These two protein chains interact to form a complex.

Sequence of chain B:
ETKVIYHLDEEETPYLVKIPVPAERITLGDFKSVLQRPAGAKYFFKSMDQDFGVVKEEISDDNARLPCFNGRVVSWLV

Sequence of chain A:
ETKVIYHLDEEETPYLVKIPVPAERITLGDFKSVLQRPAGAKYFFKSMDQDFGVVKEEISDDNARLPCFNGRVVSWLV

Contacts between the two chains:
Residue V57 in chain A is in contact with residue G56 in chain B (closest heavy-atom distance 4.1 Å).
Residue F55 in chain A is in contact with residue M51 in chain B (closest heavy-atom distance 4.9 Å).
Residue Q53 in chain A contacts residue F72 in chain B (closest heavy-atom distance 3.9 Å).
Residue M51 in chain A contacts residue Q53 in chain B (closest heavy-atom distance 4.2 Å).
Residue V57 in chain A is in contact with residue D54 in chain B (closest heavy-atom distance 4.7 Å).
Residue M51 in chain A contacts residue F55 in chain B (closest heavy-atom distance 4.6 Å).
Residue M51 in chain A contacts residue D54 in chain B (closest heavy-atom distance 4.6 Å).
Residue Q53 in chain A interacts with residue N73 in chain B (closest heavy-atom distance 3.4 Å).
Residue G56 in chain A contacts residue M51 in chain B (closest heavy-atom distance 4.1 Å).
Residue G56 in chain A interacts with residue V57 in chain B (closest heavy-atom distance 4.1 Å).
Residue D54 in chain A is in contact with residue V57 in chain B (closest heavy-atom distance 4.6 Å).
Residue M51 in chain A interacts with residue G56 in chain B (closest heavy-atom distance 3.6 Å).
Residue D52 in chain A contacts residue M51 in chain B (closest heavy-atom distance 3.4 Å).
Residue V57 in chain A is in contact with residue F55 in chain B (closest heavy-atom distance 4.0 Å).
Residue F72 in chain A contacts residue D54 in chain B (closest heavy-atom distance 3.7 Å).
Residue D54 in chain A is in contact with residue F72 in chain B (closest heavy-atom distance 3.3 Å).
Residue D54 in chain A contacts residue M51 in chain B (closest heavy-atom distance 4.4 Å).
Residue N73 in chain A contacts residue D54 in chain B (closest heavy-atom distance 2.5 Å).
Residue F55 in chain A contacts residue V57 in chain B (closest heavy-atom distance 4.0 Å).
Residue F72 in chain A contacts residue Q53 in chain B (closest heavy-atom distance 4.2 Å).
Residue N73 in chain A is in contact with residue Q53 in chain B (closest heavy-atom distance 3.4 Å).
Residue G56 in chain A interacts with residue G56 in chain B (closest heavy-atom distance 3.7 Å).
Residue Q53 in chain A interacts with residue M51 in chain B (closest heavy-atom distance 3.4 Å).
Residue M51 in chain A contacts residue M51 in chain B (closest heavy-atom distance 3.7 Å).
Residue M51 in chain A interacts with residue D52 in chain B (closest heavy-atom distance 3.5 Å).
Residue D54 in chain A interacts with residue N73 in chain B (closest heavy-atom distance 2.4 Å).